Residue-level contacts at the interface:
Residue Q42 in the first protein is in contact with residue Y102 in the second protein (closest heavy-atom distance 2.8 Å).
Residue I45 in the first protein interacts with residue F55 in the second protein (closest heavy-atom distance 4.2 Å).
Residue I45 in the first protein contacts residue I54 in the second protein (closest heavy-atom distance 4.3 Å).
Residue Q42 in the first protein contacts residue S31 in the second protein (closest heavy-atom distance 3.0 Å).
Residue N53 in the first protein is in contact with residue R30 in the second protein (closest heavy-atom distance 4.9 Å).
Residue N53 in the first protein is in contact with residue G27 in the second protein (closest heavy-atom distance 3.4 Å).
Residue I45 in the first protein interacts with residue R30 in the second protein (closest heavy-atom distance 4.6 Å).
Residue I45 in the first protein is in contact with residue P53 in the second protein (closest heavy-atom distance 4.3 Å).
Residue I56 in the first protein interacts with residue F75 in the second protein (closest heavy-atom distance 3.5 Å).
Residue I56 in the first protein interacts with residue P28 in the second protein (closest heavy-atom distance 3.8 Å).
Residue D46 in the first protein is in contact with residue S31 in the second protein (closest heavy-atom distance 3.1 Å).
Residue T41 in the first protein interacts with residue F55 in the second protein (closest heavy-atom distance 4.5 Å).
Residue W21 in the first protein interacts with residue F55 in the second protein (closest heavy-atom distance 3.5 Å).
Residue I45 in the first protein is in contact with residue Y102 in the second protein (closest heavy-atom distance 3.7 Å).
Residue N53 in the first protein interacts with residue P28 in the second protein (closest heavy-atom distance 3.3 Å).
Residue D19 in the first protein contacts residue F55 in the second protein (closest heavy-atom distance 4.9 Å).
Residue T49 in the first protein interacts with residue I54 in the second protein (closest heavy-atom distance 4.3 Å).
Residue D19 in the first protein is in contact with residue Y102 in the second protein (closest heavy-atom distance 2.8 Å).
Residue T49 in the first protein is in contact with residue S31 in the second protein (closest heavy-atom distance 3.8 Å).
Residue I56 in the first protein interacts with residue F29 in the second protein (closest heavy-atom distance 4.1 Å).
Residue Q42 in the first protein contacts residue G101 in the second protein (closest heavy-atom distance 3.2 Å).
Residue A36 in the first protein contacts residue Y102 in the second protein (closest heavy-atom distance 4.3 Å).
Residue G20 in the first protein is in contact with residue Y102 in the second protein (closest heavy-atom distance 4.0 Å).
Residue Q38 in the first protein contacts residue Q103 in the second protein (closest heavy-atom distance 3.1 Å).
Residue G20 in the first protein is in contact with residue F55 in the second protein (closest heavy-atom distance 3.5 Å).
Residue N53 in the first protein interacts with residue F29 in the second protein (closest heavy-atom distance 2.9 Å).
Residue D19 in the first protein interacts with residue Q103 in the second protein (closest heavy-atom distance 3.6 Å).
Residue V52 in the first protein interacts with residue F75 in the second protein (closest heavy-atom distance 4.5 Å).
Residue Q38 in the first protein contacts residue Y102 in the second protein (closest heavy-atom distance 3.7 Å).
Residue T41 in the first protein interacts with residue Y102 in the second protein (closest heavy-atom distance 3.5 Å).
Residue T49 in the first protein interacts with residue R30 in the second protein (closest heavy-atom distance 3.5 Å).
Residue D37 in the first protein interacts with residue Y102 in the second protein (closest heavy-atom distance 4.6 Å).
Residue I45 in the first protein contacts residue S31 in the second protein (closest heavy-atom distance 3.7 Å).
Residue I18 in the first protein is in contact with residue F55 in the second protein (closest heavy-atom distance 4.3 Å).
Residue T49 in the first protein interacts with residue F29 in the second protein (closest heavy-atom distance 4.1 Å).
Residue V52 in the first protein is in contact with residue F29 in the second protein (closest heavy-atom distance 3.7 Å).
Residue W21 in the first protein interacts with residue I54 in the second protein (closest heavy-atom distance 3.5 Å).
Residue I48 in the first protein contacts residue I54 in the second protein (closest heavy-atom distance 4.6 Å).

This data describes a binding interaction between two proteins.

Sequence of the second protein:
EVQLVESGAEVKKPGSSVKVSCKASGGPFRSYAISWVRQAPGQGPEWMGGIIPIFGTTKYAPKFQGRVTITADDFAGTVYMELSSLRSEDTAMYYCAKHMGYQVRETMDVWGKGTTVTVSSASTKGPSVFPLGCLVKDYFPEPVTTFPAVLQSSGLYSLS

Sequence of the first protein:
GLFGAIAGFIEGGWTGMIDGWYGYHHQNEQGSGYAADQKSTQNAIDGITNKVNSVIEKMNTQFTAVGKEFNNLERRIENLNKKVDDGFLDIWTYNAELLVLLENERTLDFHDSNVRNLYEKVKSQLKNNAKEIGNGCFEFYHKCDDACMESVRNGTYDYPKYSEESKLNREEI